Sequence of chain B:
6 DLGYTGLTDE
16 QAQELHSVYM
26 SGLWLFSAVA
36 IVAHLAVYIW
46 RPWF

Contacts between the two chains:
Residue L19 in chain A is in contact with residue E19 in chain B (closest heavy-atom distance 4.1 Å).
Residue R20 in chain A contacts residue V23 in chain B (closest heavy-atom distance 3.7 Å).
Residue L19 in chain A is in contact with residue V23 in chain B (closest heavy-atom distance 3.8 Å).
Residue V23 in chain A interacts with residue V23 in chain B (closest heavy-atom distance 4.4 Å).
Residue V23 in chain A interacts with residue Y24 in chain B (closest heavy-atom distance 4.8 Å).
Residue V23 in chain A interacts with residue L20 in chain B (closest heavy-atom distance 4.0 Å).
Residue M27 in chain A interacts with residue Y24 in chain B (closest heavy-atom distance 3.8 Å).
Residue L19 in chain A interacts with residue L20 in chain B (closest heavy-atom distance 4.1 Å).
Residue R20 in chain A is in contact with residue S26 in chain B (closest heavy-atom distance 4.0 Å).

The following describes two proteins that form a bound complex.

Sequence of chain A:
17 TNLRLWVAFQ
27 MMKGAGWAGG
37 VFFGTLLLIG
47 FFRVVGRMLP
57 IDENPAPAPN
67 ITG